Contacts between the two chains:
Residue L344 in the second protein is in contact with residue D345 in the first protein (closest heavy-atom distance 2.8 Å).
Residue F346 in the second protein is in contact with residue K311 in the first protein (closest heavy-atom distance 2.4 Å).
Residue I354 in the second protein interacts with residue K353 in the first protein (closest heavy-atom distance 2.8 Å).
Residue Q307 in the second protein contacts residue V306 in the first protein (closest heavy-atom distance 2.8 Å).
Residue V309 in the second protein contacts residue I308 in the first protein (closest heavy-atom distance 2.9 Å).
Residue V309 in the second protein contacts residue Y310 in the first protein (closest heavy-atom distance 2.7 Å).
Residue K311 in the second protein interacts with residue Y310 in the first protein (closest heavy-atom distance 2.8 Å).
Residue K274 in the second protein is in contact with residue V275 in the first protein (closest heavy-atom distance 2.9 Å).
Residue T373 in the second protein contacts residue H374 in the first protein (closest heavy-atom distance 2.9 Å).
Residue S285 in the second protein is in contact with residue N286 in the first protein (closest heavy-atom distance 2.9 Å).
Residue V300 in the second protein interacts with residue H299 in the first protein (closest heavy-atom distance 2.7 Å).
Residue K298 in the second protein interacts with residue H299 in the first protein (closest heavy-atom distance 2.8 Å).
Residue N279 in the second protein contacts residue N279 in the first protein (closest heavy-atom distance 2.9 Å).
Residue G323 in the second protein is in contact with residue C322 in the first protein (closest heavy-atom distance 2.9 Å).
Residue K298 in the second protein interacts with residue I297 in the first protein (closest heavy-atom distance 2.9 Å).
Residue G367 in the second protein is in contact with residue N368 in the first protein (closest heavy-atom distance 2.7 Å).
Residue S293 in the second protein interacts with residue K294 in the first protein (closest heavy-atom distance 2.8 Å).
Residue N327 in the second protein contacts residue I328 in the first protein (closest heavy-atom distance 2.9 Å).
Residue Q276 in the second protein contacts residue I277 in the first protein (closest heavy-atom distance 2.9 Å).
Residue K317 in the second protein is in contact with residue V318 in the first protein (closest heavy-atom distance 2.9 Å).
Residue V363 in the second protein contacts residue H362 in the first protein (closest heavy-atom distance 2.9 Å).
Residue D283 in the second protein interacts with residue L284 in the first protein (closest heavy-atom distance 2.8 Å).
Residue G365 in the second protein is in contact with residue K369 in the first protein (closest heavy-atom distance 2.9 Å).
Residue Q288 in the second protein is in contact with residue Q288 in the first protein (closest heavy-atom distance 2.7 Å).
Residue V350 in the second protein is in contact with residue Q351 in the first protein (closest heavy-atom distance 2.8 Å).
Residue L357 in the second protein interacts with residue S356 in the first protein (closest heavy-atom distance 2.8 Å).
Residue N359 in the second protein is in contact with residue D358 in the first protein (closest heavy-atom distance 2.8 Å).
Residue V337 in the second protein interacts with residue Q336 in the first protein (closest heavy-atom distance 2.8 Å).
Residue V287 in the second protein is in contact with residue N286 in the first protein (closest heavy-atom distance 2.9 Å).
Residue I371 in the second protein interacts with residue E372 in the first protein (closest heavy-atom distance 2.8 Å).
Residue F378 in the second protein interacts with residue R379 in the first protein (closest heavy-atom distance 2.8 Å).
Residue F378 in the second protein interacts with residue T377 in the first protein (closest heavy-atom distance 2.8 Å).
Residue K340 in the second protein is in contact with residue S341 in the first protein (closest heavy-atom distance 2.9 Å).
Residue D295 in the second protein is in contact with residue K294 in the first protein (closest heavy-atom distance 2.8 Å).
Residue E342 in the second protein is in contact with residue S341 in the first protein (closest heavy-atom distance 2.9 Å).
Residue S289 in the second protein interacts with residue K290 in the first protein (closest heavy-atom distance 2.8 Å).
Residue I278 in the second protein contacts residue N279 in the first protein (closest heavy-atom distance 2.8 Å).
Residue F346 in the second protein is in contact with residue D345 in the first protein (closest heavy-atom distance 2.6 Å).
Residue E342 in the second protein is in contact with residue K343 in the first protein (closest heavy-atom distance 2.9 Å).
Residue E380 in the second protein contacts residue R379 in the first protein (closest heavy-atom distance 2.8 Å).
Residue L376 in the second protein contacts residue T377 in the first protein (closest heavy-atom distance 2.9 Å).
Residue V287 in the second protein interacts with residue Q288 in the first protein (closest heavy-atom distance 2.8 Å).
Residue L344 in the second protein interacts with residue K343 in the first protein (closest heavy-atom distance 2.9 Å).
Residue K321 in the second protein is in contact with residue N286 in the first protein (closest heavy-atom distance 2.7 Å).
Residue I278 in the second protein is in contact with residue I277 in the first protein (closest heavy-atom distance 2.9 Å).
Residue Q307 in the second protein interacts with residue I308 in the first protein (closest heavy-atom distance 2.9 Å).
Residue K331 in the second protein is in contact with residue H330 in the first protein (closest heavy-atom distance 2.6 Å).
Residue V313 in the second protein contacts residue D314 in the first protein (closest heavy-atom distance 2.9 Å).
Residue T373 in the second protein contacts residue E372 in the first protein (closest heavy-atom distance 2.8 Å).
Residue T361 in the second protein is in contact with residue I360 in the first protein (closest heavy-atom distance 2.9 Å).
Residue L315 in the second protein is in contact with residue D314 in the first protein (closest heavy-atom distance 2.7 Å).
Residue S352 in the second protein interacts with residue K353 in the first protein (closest heavy-atom distance 2.9 Å).
Residue T319 in the second protein contacts residue S320 in the first protein (closest heavy-atom distance 2.9 Å).
Residue V350 in the second protein is in contact with residue R349 in the first protein (closest heavy-atom distance 2.9 Å).
Residue Q276 in the second protein contacts residue V275 in the first protein (closest heavy-atom distance 2.9 Å).
Residue N359 in the second protein contacts residue N359 in the first protein (closest heavy-atom distance 2.9 Å).
Residue V313 in the second protein is in contact with residue P312 in the first protein (closest heavy-atom distance 2.8 Å).
Residue L376 in the second protein is in contact with residue K375 in the first protein (closest heavy-atom distance 2.9 Å).
Residue S289 in the second protein is in contact with residue Q288 in the first protein (closest heavy-atom distance 2.9 Å).
Residue T361 in the second protein is in contact with residue H362 in the first protein (closest heavy-atom distance 2.9 Å).

Sequence of the first protein:
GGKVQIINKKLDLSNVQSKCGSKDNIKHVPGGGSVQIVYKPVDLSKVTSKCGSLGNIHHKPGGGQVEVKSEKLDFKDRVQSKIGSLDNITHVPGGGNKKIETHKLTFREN

Sequence of the second protein:
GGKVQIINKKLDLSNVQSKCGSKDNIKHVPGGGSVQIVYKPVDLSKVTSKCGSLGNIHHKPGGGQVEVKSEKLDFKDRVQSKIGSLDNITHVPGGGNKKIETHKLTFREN

This data describes a binding interaction between two proteins.